These two protein chains interact to form a complex.

Sequence of protein 2:
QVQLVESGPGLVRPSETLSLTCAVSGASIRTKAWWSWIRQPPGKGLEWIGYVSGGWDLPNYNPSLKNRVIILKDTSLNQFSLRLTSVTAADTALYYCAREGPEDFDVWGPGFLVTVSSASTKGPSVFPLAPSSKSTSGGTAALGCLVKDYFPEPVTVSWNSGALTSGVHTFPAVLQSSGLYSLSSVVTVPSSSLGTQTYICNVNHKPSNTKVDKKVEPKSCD

Sequence of protein 1:
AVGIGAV

Residue-level contacts at the interface:
Residue W34 in protein 2 contacts residue G5 in protein 1 (closest heavy-atom distance 5.0 Å).
Residue W34 in protein 2 interacts with residue I4 in protein 1 (closest heavy-atom distance 3.9 Å).
Residue E100 in protein 2 is in contact with residue A1 in protein 1 (closest heavy-atom distance 2.3 Å).
Residue N60 in protein 2 is in contact with residue A6 in protein 1 (closest heavy-atom distance 4.8 Å).
Residue E100 in protein 2 is in contact with residue V2 in protein 1 (closest heavy-atom distance 3.5 Å).
Residue P102 in protein 2 interacts with residue V2 in protein 1 (closest heavy-atom distance 3.6 Å).
Residue W34 in protein 2 contacts residue A6 in protein 1 (closest heavy-atom distance 4.3 Å).
Residue A33 in protein 2 interacts with residue V2 in protein 1 (closest heavy-atom distance 3.7 Å).
Residue W34 in protein 2 is in contact with residue G3 in protein 1 (closest heavy-atom distance 3.2 Å).
Residue W34 in protein 2 interacts with residue A1 in protein 1 (closest heavy-atom distance 3.9 Å).
Residue P102 in protein 2 interacts with residue A1 in protein 1 (closest heavy-atom distance 4.8 Å).
Residue D104 in protein 2 interacts with residue A1 in protein 1 (closest heavy-atom distance 3.6 Å).
Residue K32 in protein 2 interacts with residue V2 in protein 1 (closest heavy-atom distance 3.6 Å).
Residue W34 in protein 2 interacts with residue V2 in protein 1 (closest heavy-atom distance 3.6 Å).
Residue G101 in protein 2 is in contact with residue V2 in protein 1 (closest heavy-atom distance 3.1 Å).
Residue Y51 in protein 2 interacts with residue A6 in protein 1 (closest heavy-atom distance 4.3 Å).
Residue G101 in protein 2 interacts with residue A1 in protein 1 (closest heavy-atom distance 3.6 Å).
Residue E103 in protein 2 is in contact with residue A1 in protein 1 (closest heavy-atom distance 4.3 Å).